Sequence of chain A:
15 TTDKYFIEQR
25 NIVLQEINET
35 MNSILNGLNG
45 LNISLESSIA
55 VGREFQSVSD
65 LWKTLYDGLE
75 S

This data describes a binding interaction between two proteins.

Contacts between the two chains:
Residue V12 in chain B contacts residue F20 in chain A (closest heavy-atom distance 4.6 Å).
Residue I53 in chain B is in contact with residue S52 in chain A (closest heavy-atom distance 3.1 Å).
Residue L23 in chain B is in contact with residue M35 in chain A (closest heavy-atom distance 3.9 Å).
Residue L5 in chain B interacts with residue F20 in chain A (closest heavy-atom distance 4.0 Å).
Residue K17 in chain B contacts residue V27 in chain A (closest heavy-atom distance 3.6 Å).
Residue D27 in chain B interacts with residue S37 in chain A (closest heavy-atom distance 2.5 Å).
Residue I53 in chain B contacts residue S48 in chain A (closest heavy-atom distance 3.5 Å).
Residue M57 in chain B interacts with residue V55 in chain A (closest heavy-atom distance 3.6 Å).
Residue L54 in chain B is in contact with residue S51 in chain A (closest heavy-atom distance 4.4 Å).
Residue I64 in chain B interacts with residue V62 in chain A (closest heavy-atom distance 3.9 Å).
Residue N34 in chain B interacts with residue G41 in chain A (closest heavy-atom distance 3.5 Å).
Residue S20 in chain B interacts with residue I31 in chain A (closest heavy-atom distance 4.1 Å).
Residue E61 in chain B is in contact with residue F59 in chain A (closest heavy-atom distance 4.0 Å).
Residue D27 in chain B is in contact with residue T34 in chain A (closest heavy-atom distance 3.7 Å).
Residue V48 in chain B contacts residue L45 in chain A (closest heavy-atom distance 3.5 Å).
Residue G68 in chain B contacts residue V62 in chain A (closest heavy-atom distance 3.6 Å).
Residue L13 in chain B interacts with residue Q23 in chain A (closest heavy-atom distance 4.4 Å).
Residue Q9 in chain B contacts residue F20 in chain A (closest heavy-atom distance 4.0 Å).
Residue L71 in chain B contacts residue W66 in chain A (closest heavy-atom distance 4.8 Å).
Residue L26 in chain B contacts residue I38 in chain A (closest heavy-atom distance 3.6 Å).
Residue K24 in chain B contacts residue T34 in chain A (closest heavy-atom distance 4.6 Å).
Residue L23 in chain B is in contact with residue T34 in chain A (closest heavy-atom distance 4.6 Å).
Residue L23 in chain B contacts residue I31 in chain A (closest heavy-atom distance 3.8 Å).
Residue N34 in chain B contacts residue L45 in chain A (closest heavy-atom distance 3.3 Å).
Residue N34 in chain B contacts residue G44 in chain A (closest heavy-atom distance 4.3 Å).
Residue M57 in chain B contacts residue F59 in chain A (closest heavy-atom distance 4.1 Å).
Residue L33 in chain B interacts with residue L45 in chain A (closest heavy-atom distance 4.4 Å).
Residue V67 in chain B interacts with residue V62 in chain A (closest heavy-atom distance 4.8 Å).
Residue G68 in chain B interacts with residue W66 in chain A (closest heavy-atom distance 4.8 Å).
Residue V48 in chain B interacts with residue L49 in chain A (closest heavy-atom distance 4.1 Å).
Residue Y16 in chain B contacts residue V27 in chain A (closest heavy-atom distance 3.6 Å).
Residue Y16 in chain B contacts residue L28 in chain A (closest heavy-atom distance 3.2 Å).
Residue R58 in chain B interacts with residue V55 in chain A (closest heavy-atom distance 3.6 Å).
Residue L13 in chain B interacts with residue F20 in chain A (closest heavy-atom distance 3.5 Å).
Residue I30 in chain B is in contact with residue G41 in chain A (closest heavy-atom distance 4.3 Å).
Residue K72 in chain B contacts residue L65 in chain A (closest heavy-atom distance 4.1 Å).
Residue M57 in chain B contacts residue G56 in chain A (closest heavy-atom distance 4.7 Å).
Residue L23 in chain B is in contact with residue I38 in chain A (closest heavy-atom distance 3.9 Å).
Residue H3 in chain B contacts residue T15 in chain A (closest heavy-atom distance 4.7 Å).
Residue D27 in chain B interacts with residue I38 in chain A (closest heavy-atom distance 3.3 Å).
Residue I53 in chain B interacts with residue S51 in chain A (closest heavy-atom distance 3.6 Å).
Residue H3 in chain B interacts with residue T16 in chain A (closest heavy-atom distance 4.8 Å).
Residue N4 in chain B interacts with residue T16 in chain A (closest heavy-atom distance 3.3 Å).
Residue V48 in chain B contacts residue S48 in chain A (closest heavy-atom distance 3.8 Å).
Residue H3 in chain B is in contact with residue Y19 in chain A (closest heavy-atom distance 3.1 Å).
Residue M57 in chain B contacts residue S52 in chain A (closest heavy-atom distance 4.5 Å).
Residue L5 in chain B is in contact with residue Y19 in chain A (closest heavy-atom distance 3.5 Å).
Residue L5 in chain B contacts residue T16 in chain A (closest heavy-atom distance 3.8 Å).
Residue K72 in chain B contacts residue S61 in chain A (closest heavy-atom distance 4.8 Å).
Residue L71 in chain B is in contact with residue L65 in chain A (closest heavy-atom distance 4.6 Å).
Residue I60 in chain B contacts residue F59 in chain A (closest heavy-atom distance 3.7 Å).
Residue V67 in chain B interacts with residue W66 in chain A (closest heavy-atom distance 3.2 Å).
Residue Y16 in chain B is in contact with residue R24 in chain A (closest heavy-atom distance 4.1 Å).
Residue S20 in chain B is in contact with residue E30 in chain A (closest heavy-atom distance 3.5 Å).
Residue I64 in chain B is in contact with residue E58 in chain A (closest heavy-atom distance 4.7 Å).
Residue I64 in chain B interacts with residue F59 in chain A (closest heavy-atom distance 3.5 Å).
Residue I30 in chain B is in contact with residue L42 in chain A (closest heavy-atom distance 3.6 Å).
Residue I30 in chain B is in contact with residue I38 in chain A (closest heavy-atom distance 4.3 Å).
Residue L54 in chain B contacts residue V55 in chain A (closest heavy-atom distance 3.5 Å).
Residue E52 in chain B is in contact with residue S52 in chain A (closest heavy-atom distance 4.1 Å).

Sequence of chain B:
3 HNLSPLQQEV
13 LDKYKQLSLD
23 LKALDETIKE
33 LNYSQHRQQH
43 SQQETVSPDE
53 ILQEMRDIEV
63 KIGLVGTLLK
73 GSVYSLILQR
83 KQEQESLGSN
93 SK